Sequence of protein 2:
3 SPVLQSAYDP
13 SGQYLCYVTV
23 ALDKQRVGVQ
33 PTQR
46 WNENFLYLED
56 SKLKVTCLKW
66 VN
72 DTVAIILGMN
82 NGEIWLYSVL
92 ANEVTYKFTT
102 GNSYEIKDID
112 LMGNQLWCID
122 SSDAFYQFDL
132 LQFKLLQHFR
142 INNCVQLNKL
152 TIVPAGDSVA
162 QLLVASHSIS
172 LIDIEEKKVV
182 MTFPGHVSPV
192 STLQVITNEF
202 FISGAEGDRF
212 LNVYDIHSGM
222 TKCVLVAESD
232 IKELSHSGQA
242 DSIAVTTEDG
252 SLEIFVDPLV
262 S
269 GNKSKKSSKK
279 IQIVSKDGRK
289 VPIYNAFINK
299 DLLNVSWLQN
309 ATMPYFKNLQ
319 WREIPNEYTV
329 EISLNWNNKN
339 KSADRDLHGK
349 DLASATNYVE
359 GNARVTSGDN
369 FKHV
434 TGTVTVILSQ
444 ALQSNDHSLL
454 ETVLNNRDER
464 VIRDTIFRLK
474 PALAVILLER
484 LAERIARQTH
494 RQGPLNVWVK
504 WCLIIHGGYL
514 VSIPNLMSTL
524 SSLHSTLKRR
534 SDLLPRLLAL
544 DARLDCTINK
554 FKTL

Sequence of protein 1:
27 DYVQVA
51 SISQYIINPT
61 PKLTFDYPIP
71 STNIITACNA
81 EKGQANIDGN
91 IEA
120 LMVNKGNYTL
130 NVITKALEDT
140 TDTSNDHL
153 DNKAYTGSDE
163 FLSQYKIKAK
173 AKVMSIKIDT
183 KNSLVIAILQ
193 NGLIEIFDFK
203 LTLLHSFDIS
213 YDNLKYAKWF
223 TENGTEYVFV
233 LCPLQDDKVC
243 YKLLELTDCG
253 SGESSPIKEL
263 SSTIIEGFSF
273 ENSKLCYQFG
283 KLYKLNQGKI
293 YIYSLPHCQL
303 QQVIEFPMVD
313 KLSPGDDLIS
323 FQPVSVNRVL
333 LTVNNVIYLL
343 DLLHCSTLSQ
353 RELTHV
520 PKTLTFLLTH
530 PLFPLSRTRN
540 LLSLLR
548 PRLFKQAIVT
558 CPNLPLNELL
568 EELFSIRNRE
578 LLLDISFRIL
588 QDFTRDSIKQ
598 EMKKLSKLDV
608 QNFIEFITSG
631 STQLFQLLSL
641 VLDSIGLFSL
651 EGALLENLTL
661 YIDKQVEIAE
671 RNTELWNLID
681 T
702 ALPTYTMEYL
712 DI

This data describes a binding interaction between two proteins.

Contacts between the two chains:
Residue A542 in protein 2 is in contact with residue N677 in protein 1 (closest heavy-atom distance 4.7 Å).
Residue A545 in protein 2 is in contact with residue E674 in protein 1 (closest heavy-atom distance 4.4 Å).
Residue A545 in protein 2 interacts with residue N677 in protein 1 (closest heavy-atom distance 3.6 Å).